These two protein chains interact to form a complex.

Sequence of protein 1:
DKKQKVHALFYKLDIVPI

Sequence of protein 2:
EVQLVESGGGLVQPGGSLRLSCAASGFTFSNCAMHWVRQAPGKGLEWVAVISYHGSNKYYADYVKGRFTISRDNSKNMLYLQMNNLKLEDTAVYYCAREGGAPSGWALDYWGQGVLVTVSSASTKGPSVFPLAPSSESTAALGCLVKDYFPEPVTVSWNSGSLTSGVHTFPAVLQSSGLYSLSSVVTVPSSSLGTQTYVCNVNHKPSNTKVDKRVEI

Interface contacts:
Residue P104 in protein 2 is in contact with residue H7 in protein 1 (closest heavy-atom distance 3.3 Å).
Residue Y54 in protein 2 is in contact with residue V16 in protein 1 (closest heavy-atom distance 3.7 Å).
Residue W107 in protein 2 is in contact with residue L13 in protein 1 (closest heavy-atom distance 3.5 Å).
Residue N58 in protein 2 contacts residue L13 in protein 1 (closest heavy-atom distance 3.7 Å).
Residue N58 in protein 2 is in contact with residue I15 in protein 1 (closest heavy-atom distance 4.8 Å).
Residue N58 in protein 2 contacts residue D14 in protein 1 (closest heavy-atom distance 3.3 Å).
Residue Y54 in protein 2 interacts with residue I15 in protein 1 (closest heavy-atom distance 2.9 Å).
Residue V51 in protein 2 interacts with residue I15 in protein 1 (closest heavy-atom distance 4.7 Å).
Residue P104 in protein 2 interacts with residue V6 in protein 1 (closest heavy-atom distance 3.6 Å).
Residue P104 in protein 2 interacts with residue Y11 in protein 1 (closest heavy-atom distance 4.1 Å).
Residue A103 in protein 2 contacts residue V16 in protein 1 (closest heavy-atom distance 3.8 Å).
Residue S105 in protein 2 contacts residue K3 in protein 1 (closest heavy-atom distance 3.7 Å).
Residue Y60 in protein 2 interacts with residue D14 in protein 1 (closest heavy-atom distance 4.8 Å).
Residue W107 in protein 2 contacts residue I15 in protein 1 (closest heavy-atom distance 3.3 Å).
Residue S105 in protein 2 contacts residue V6 in protein 1 (closest heavy-atom distance 4.2 Å).
Residue A103 in protein 2 interacts with residue F10 in protein 1 (closest heavy-atom distance 3.9 Å).
Residue C33 in protein 2 is in contact with residue I15 in protein 1 (closest heavy-atom distance 5.0 Å).
Residue G106 in protein 2 contacts residue V6 in protein 1 (closest heavy-atom distance 3.6 Å).
Residue Y60 in protein 2 contacts residue I15 in protein 1 (closest heavy-atom distance 3.9 Å).
Residue W107 in protein 2 interacts with residue F10 in protein 1 (closest heavy-atom distance 3.6 Å).
Residue S53 in protein 2 contacts residue D14 in protein 1 (closest heavy-atom distance 3.6 Å).
Residue G106 in protein 2 contacts residue F10 in protein 1 (closest heavy-atom distance 3.5 Å).
Residue S53 in protein 2 contacts residue I15 in protein 1 (closest heavy-atom distance 3.4 Å).
Residue P104 in protein 2 is in contact with residue V16 in protein 1 (closest heavy-atom distance 4.1 Å).
Residue P104 in protein 2 is in contact with residue F10 in protein 1 (closest heavy-atom distance 3.4 Å).
Residue S105 in protein 2 is in contact with residue H7 in protein 1 (closest heavy-atom distance 2.9 Å).
Residue A34 in protein 2 is in contact with residue I15 in protein 1 (closest heavy-atom distance 3.6 Å).
Residue Y60 in protein 2 interacts with residue L13 in protein 1 (closest heavy-atom distance 2.7 Å).
Residue A34 in protein 2 interacts with residue V16 in protein 1 (closest heavy-atom distance 4.2 Å).
Residue Y60 in protein 2 interacts with residue K12 in protein 1 (closest heavy-atom distance 4.2 Å).
Residue N32 in protein 2 interacts with residue P17 in protein 1 (closest heavy-atom distance 3.4 Å).
Residue E100 in protein 2 is in contact with residue I15 in protein 1 (closest heavy-atom distance 4.7 Å).
Residue A103 in protein 2 interacts with residue I15 in protein 1 (closest heavy-atom distance 3.6 Å).
Residue E100 in protein 2 contacts residue V16 in protein 1 (closest heavy-atom distance 4.8 Å).
Residue I52 in protein 2 interacts with residue I15 in protein 1 (closest heavy-atom distance 4.7 Å).
Residue S57 in protein 2 interacts with residue D14 in protein 1 (closest heavy-atom distance 4.7 Å).
Residue Y54 in protein 2 contacts residue P17 in protein 1 (closest heavy-atom distance 3.6 Å).